Residue-level contacts at the interface:
Residue Q926 in the first protein is in contact with residue K60 in the second protein (closest heavy-atom distance 3.8 Å).
Residue K1002 in the first protein is in contact with residue K60 in the second protein (closest heavy-atom distance 5.0 Å).
Residue D1003 in the first protein is in contact with residue K60 in the second protein (closest heavy-atom distance 2.8 Å).
Residue D1051 in the first protein interacts with residue R54 in the second protein (closest heavy-atom distance 4.2 Å).

Sequence of the second protein:
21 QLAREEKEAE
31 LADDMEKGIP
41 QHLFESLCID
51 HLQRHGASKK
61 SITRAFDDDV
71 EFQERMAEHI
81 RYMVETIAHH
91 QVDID

Sequence of the first protein:
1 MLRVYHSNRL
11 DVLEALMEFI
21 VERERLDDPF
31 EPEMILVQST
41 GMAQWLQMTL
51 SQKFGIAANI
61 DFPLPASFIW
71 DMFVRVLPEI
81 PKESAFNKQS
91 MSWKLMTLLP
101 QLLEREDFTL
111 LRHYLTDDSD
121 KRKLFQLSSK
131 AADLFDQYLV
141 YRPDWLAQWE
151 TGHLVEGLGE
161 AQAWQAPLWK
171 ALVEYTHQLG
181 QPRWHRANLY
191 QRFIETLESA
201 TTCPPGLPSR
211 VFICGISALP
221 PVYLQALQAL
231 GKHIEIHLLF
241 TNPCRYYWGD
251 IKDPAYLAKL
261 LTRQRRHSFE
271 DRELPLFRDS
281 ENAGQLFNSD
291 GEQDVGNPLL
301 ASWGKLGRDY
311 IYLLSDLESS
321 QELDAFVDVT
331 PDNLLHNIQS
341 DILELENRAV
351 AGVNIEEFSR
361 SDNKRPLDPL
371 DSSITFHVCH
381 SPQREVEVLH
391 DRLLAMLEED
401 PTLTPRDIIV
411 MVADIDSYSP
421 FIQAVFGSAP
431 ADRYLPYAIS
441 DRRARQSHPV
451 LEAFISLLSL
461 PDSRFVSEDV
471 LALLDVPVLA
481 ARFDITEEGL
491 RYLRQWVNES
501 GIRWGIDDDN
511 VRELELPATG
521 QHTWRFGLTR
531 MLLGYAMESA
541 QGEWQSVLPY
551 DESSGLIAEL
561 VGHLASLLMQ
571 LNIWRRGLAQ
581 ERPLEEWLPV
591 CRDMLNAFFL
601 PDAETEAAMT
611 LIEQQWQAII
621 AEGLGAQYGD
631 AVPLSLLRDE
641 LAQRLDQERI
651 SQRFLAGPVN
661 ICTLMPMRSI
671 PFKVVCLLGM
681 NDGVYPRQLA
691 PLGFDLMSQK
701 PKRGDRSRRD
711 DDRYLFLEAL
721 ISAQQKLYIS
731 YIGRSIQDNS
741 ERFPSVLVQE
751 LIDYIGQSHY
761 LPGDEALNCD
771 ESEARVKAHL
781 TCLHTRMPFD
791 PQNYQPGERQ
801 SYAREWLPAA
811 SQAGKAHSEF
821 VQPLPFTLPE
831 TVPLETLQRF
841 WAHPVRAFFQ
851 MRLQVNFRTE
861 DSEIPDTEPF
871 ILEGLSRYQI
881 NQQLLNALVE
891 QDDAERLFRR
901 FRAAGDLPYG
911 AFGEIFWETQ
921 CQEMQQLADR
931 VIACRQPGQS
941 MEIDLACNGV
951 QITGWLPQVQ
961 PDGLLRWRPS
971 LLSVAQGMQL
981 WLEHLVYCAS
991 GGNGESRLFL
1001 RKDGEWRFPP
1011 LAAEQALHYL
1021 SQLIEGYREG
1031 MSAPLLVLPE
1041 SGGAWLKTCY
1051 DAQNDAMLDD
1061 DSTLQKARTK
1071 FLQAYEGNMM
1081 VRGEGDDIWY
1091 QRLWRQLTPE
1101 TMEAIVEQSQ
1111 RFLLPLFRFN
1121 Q

This data describes a binding interaction between two proteins.